Sequence of chain B:
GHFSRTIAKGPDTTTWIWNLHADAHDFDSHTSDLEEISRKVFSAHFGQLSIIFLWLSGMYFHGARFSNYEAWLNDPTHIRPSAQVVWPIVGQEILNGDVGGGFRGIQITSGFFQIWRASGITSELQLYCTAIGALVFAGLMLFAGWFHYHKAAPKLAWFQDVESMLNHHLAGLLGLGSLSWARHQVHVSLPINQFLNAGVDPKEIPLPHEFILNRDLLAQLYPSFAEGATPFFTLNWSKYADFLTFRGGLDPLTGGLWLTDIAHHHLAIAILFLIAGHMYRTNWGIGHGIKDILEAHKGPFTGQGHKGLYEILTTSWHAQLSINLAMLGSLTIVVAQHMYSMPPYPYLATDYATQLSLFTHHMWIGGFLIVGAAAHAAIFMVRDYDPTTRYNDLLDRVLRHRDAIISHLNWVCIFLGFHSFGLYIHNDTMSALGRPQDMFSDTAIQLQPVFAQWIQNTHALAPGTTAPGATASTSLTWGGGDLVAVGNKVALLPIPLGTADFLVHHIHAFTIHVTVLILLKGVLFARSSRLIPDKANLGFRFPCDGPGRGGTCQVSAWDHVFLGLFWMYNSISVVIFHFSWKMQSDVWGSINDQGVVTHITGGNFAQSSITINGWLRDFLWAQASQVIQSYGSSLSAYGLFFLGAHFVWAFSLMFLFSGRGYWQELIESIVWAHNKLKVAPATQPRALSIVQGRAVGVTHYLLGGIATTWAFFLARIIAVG

Sequence of chain A:
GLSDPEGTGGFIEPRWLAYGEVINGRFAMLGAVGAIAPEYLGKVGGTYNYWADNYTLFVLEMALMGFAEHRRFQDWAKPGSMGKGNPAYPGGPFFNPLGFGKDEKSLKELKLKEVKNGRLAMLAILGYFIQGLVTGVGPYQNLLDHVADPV

These two protein chains interact to form a complex.

Residue-level contacts at the interface:
Residue N283 in chain B is in contact with residue G82 in chain A (closest heavy-atom distance 3.2 Å).
Residue W284 in chain B contacts residue L83 in chain A (closest heavy-atom distance 4.7 Å).
Residue F147 in chain B interacts with residue G91 in chain A (closest heavy-atom distance 4.1 Å).
Residue W284 in chain B is in contact with residue G82 in chain A (closest heavy-atom distance 3.4 Å).
Residue K151 in chain B is in contact with residue T89 in chain A (closest heavy-atom distance 4.9 Å).
Residue A152 in chain B contacts residue G91 in chain A (closest heavy-atom distance 4.1 Å).